These two protein chains interact to form a complex.

Residue-level contacts at the interface:
Residue L118 in the first protein interacts with residue I110 in the second protein (closest heavy-atom distance 3.7 Å).
Residue S161 in the first protein is in contact with residue E116 in the second protein (closest heavy-atom distance 2.8 Å).
Residue D113 in the first protein interacts with residue G111 in the second protein (closest heavy-atom distance 3.0 Å).
Residue K137 in the first protein is in contact with residue M114 in the second protein (closest heavy-atom distance 3.1 Å).
Residue S161 in the first protein contacts residue E144 in the second protein (closest heavy-atom distance 3.6 Å).
Residue H20 in the first protein contacts residue E116 in the second protein (closest heavy-atom distance 2.7 Å).
Residue W121 in the first protein interacts with residue Y122 in the second protein (closest heavy-atom distance 3.3 Å).
Residue T15 in the first protein is in contact with residue E144 in the second protein (closest heavy-atom distance 2.7 Å).
Residue Y117 in the first protein interacts with residue G13 in the second protein (closest heavy-atom distance 2.9 Å).
Residue R138 in the first protein interacts with residue M114 in the second protein (closest heavy-atom distance 3.5 Å).
Residue Y89 in the first protein is in contact with residue Y122 in the second protein (closest heavy-atom distance 3.2 Å).
Residue K123 in the first protein contacts residue Y122 in the second protein (closest heavy-atom distance 3.6 Å).
Residue K120 in the first protein contacts residue D92 in the second protein (closest heavy-atom distance 3.7 Å).
Residue M114 in the first protein interacts with residue G111 in the second protein (closest heavy-atom distance 3.1 Å).
Residue S88 in the first protein interacts with residue K120 in the second protein (closest heavy-atom distance 2.7 Å).
Residue I110 in the first protein interacts with residue I115 in the second protein (closest heavy-atom distance 3.3 Å).
Residue G14 in the first protein contacts residue Y117 in the second protein (closest heavy-atom distance 3.6 Å).
Residue M114 in the first protein contacts residue I110 in the second protein (closest heavy-atom distance 3.5 Å).
Residue Y117 in the first protein contacts residue I109 in the second protein (closest heavy-atom distance 3.5 Å).
Residue W121 in the first protein interacts with residue D92 in the second protein (closest heavy-atom distance 3.5 Å).
Residue E156 in the first protein interacts with residue R138 in the second protein (closest heavy-atom distance 3.0 Å).
Residue G111 in the first protein contacts residue I115 in the second protein (closest heavy-atom distance 3.3 Å).
Residue P47 in the first protein interacts with residue P146 in the second protein (closest heavy-atom distance 3.3 Å).
Residue R138 in the first protein contacts residue D113 in the second protein (closest heavy-atom distance 2.9 Å).
Residue W121 in the first protein contacts residue F133 in the second protein (closest heavy-atom distance 3.4 Å).
Residue R165 in the first protein contacts residue E144 in the second protein (closest heavy-atom distance 3.3 Å).
Residue V136 in the first protein is in contact with residue M114 in the second protein (closest heavy-atom distance 3.5 Å).
Residue W121 in the first protein is in contact with residue V94 in the second protein (closest heavy-atom distance 3.5 Å).
Residue Y122 in the first protein interacts with residue D92 in the second protein (closest heavy-atom distance 2.9 Å).
Residue K120 in the first protein is in contact with residue E81 in the second protein (closest heavy-atom distance 3.0 Å).
Residue Y89 in the first protein contacts residue K120 in the second protein (closest heavy-atom distance 3.3 Å).
Residue Y122 in the first protein interacts with residue T90 in the second protein (closest heavy-atom distance 3.1 Å).
Residue T90 in the first protein contacts residue W121 in the second protein (closest heavy-atom distance 3.1 Å).
Residue D113 in the first protein contacts residue A112 in the second protein (closest heavy-atom distance 3.0 Å).
Residue Y122 in the first protein interacts with residue F91 in the second protein (closest heavy-atom distance 3.6 Å).
Residue T90 in the first protein contacts residue K120 in the second protein (closest heavy-atom distance 3.1 Å).
Residue N44 in the first protein is in contact with residue Y117 in the second protein (closest heavy-atom distance 3.2 Å).
Residue K120 in the first protein interacts with residue R84 in the second protein (closest heavy-atom distance 3.5 Å).
Residue E144 in the first protein is in contact with residue T162 in the second protein (closest heavy-atom distance 3.2 Å).
Residue S160 in the first protein is in contact with residue E116 in the second protein (closest heavy-atom distance 3.4 Å).
Residue H23 in the first protein interacts with residue E116 in the second protein (closest heavy-atom distance 3.3 Å).
Residue P146 in the first protein contacts residue N44 in the second protein (closest heavy-atom distance 3.0 Å).
Residue M114 in the first protein is in contact with residue W121 in the second protein (closest heavy-atom distance 3.7 Å).
Residue H142 in the first protein is in contact with residue T162 in the second protein (closest heavy-atom distance 3.2 Å).
Residue T162 in the first protein is in contact with residue H142 in the second protein (closest heavy-atom distance 3.6 Å).
Residue P119 in the first protein interacts with residue E81 in the second protein (closest heavy-atom distance 3.7 Å).
Residue K120 in the first protein contacts residue V94 in the second protein (closest heavy-atom distance 3.5 Å).
Residue D92 in the first protein contacts residue K123 in the second protein (closest heavy-atom distance 3.2 Å).
Residue Y117 in the first protein interacts with residue M26 in the second protein (closest heavy-atom distance 3.4 Å).
Residue K120 in the first protein interacts with residue T93 in the second protein (closest heavy-atom distance 3.0 Å).
Residue D113 in the first protein contacts residue M114 in the second protein (closest heavy-atom distance 3.3 Å).
Residue D113 in the first protein interacts with residue D113 in the second protein (closest heavy-atom distance 3.0 Å).
Residue P119 in the first protein interacts with residue T93 in the second protein (closest heavy-atom distance 3.6 Å).
Residue R138 in the first protein interacts with residue R138 in the second protein (closest heavy-atom distance 2.8 Å).
Residue Y122 in the first protein contacts residue R84 in the second protein (closest heavy-atom distance 3.6 Å).
Residue E144 in the first protein contacts residue S161 in the second protein (closest heavy-atom distance 3.6 Å).
Residue P119 in the first protein is in contact with residue F108 in the second protein (closest heavy-atom distance 3.7 Å).
Residue W121 in the first protein contacts residue W121 in the second protein (closest heavy-atom distance 3.7 Å).
Residue Y89 in the first protein contacts residue K123 in the second protein (closest heavy-atom distance 3.3 Å).
Residue Y117 in the first protein is in contact with residue V136 in the second protein (closest heavy-atom distance 3.7 Å).

Sequence of the second protein:
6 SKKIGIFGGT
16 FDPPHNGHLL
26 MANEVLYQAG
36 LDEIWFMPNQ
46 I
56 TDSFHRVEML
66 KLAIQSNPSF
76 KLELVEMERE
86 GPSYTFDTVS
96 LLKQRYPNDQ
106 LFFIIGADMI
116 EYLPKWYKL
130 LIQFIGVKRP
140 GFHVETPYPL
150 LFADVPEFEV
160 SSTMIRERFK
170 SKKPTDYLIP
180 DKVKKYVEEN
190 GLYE

Sequence of the first protein:
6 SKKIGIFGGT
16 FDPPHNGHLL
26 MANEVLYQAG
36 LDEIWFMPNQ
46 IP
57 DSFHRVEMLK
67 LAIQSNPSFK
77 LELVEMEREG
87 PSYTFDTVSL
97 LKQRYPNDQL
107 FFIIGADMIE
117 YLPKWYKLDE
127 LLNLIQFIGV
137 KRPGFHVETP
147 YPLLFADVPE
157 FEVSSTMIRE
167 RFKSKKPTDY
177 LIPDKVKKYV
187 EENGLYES